Sequence of chain A:
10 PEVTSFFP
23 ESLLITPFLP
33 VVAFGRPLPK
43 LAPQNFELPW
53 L

Contacts between the two chains:
Residue V108 in chain B interacts with residue Q46 in chain A (closest heavy-atom distance 3.6 Å).
Residue L173 in chain B is in contact with residue F36 in chain A (closest heavy-atom distance 3.4 Å).
Residue L160 in chain B interacts with residue F36 in chain A (closest heavy-atom distance 4.5 Å).
Residue G96 in chain B is in contact with residue A35 in chain A (closest heavy-atom distance 3.9 Å).
Residue I159 in chain B is in contact with residue P41 in chain A (closest heavy-atom distance 3.7 Å).
Residue Y103 in chain B contacts residue K42 in chain A (closest heavy-atom distance 4.2 Å).
Residue I12 in chain B contacts residue W52 in chain A (closest heavy-atom distance 4.4 Å).
Residue L110 in chain B contacts residue F48 in chain A (closest heavy-atom distance 2.9 Å).
Residue R151 in chain B contacts residue F48 in chain A (closest heavy-atom distance 3.5 Å).
Residue L20 in chain B interacts with residue W52 in chain A (closest heavy-atom distance 4.4 Å).
Residue I99 in chain B interacts with residue V34 in chain A (closest heavy-atom distance 3.7 Å).
Residue I99 in chain B is in contact with residue A35 in chain A (closest heavy-atom distance 4.4 Å).
Residue S164 in chain B interacts with residue R38 in chain A (closest heavy-atom distance 3.2 Å).
Residue G96 in chain B contacts residue F36 in chain A (closest heavy-atom distance 3.4 Å).
Residue M163 in chain B is in contact with residue R38 in chain A (closest heavy-atom distance 3.7 Å).
Residue I159 in chain B interacts with residue L43 in chain A (closest heavy-atom distance 3.9 Å).
Residue E21 in chain B contacts residue W52 in chain A (closest heavy-atom distance 2.8 Å).
Residue V154 in chain B contacts residue W52 in chain A (closest heavy-atom distance 4.5 Å).
Residue M163 in chain B is in contact with residue P41 in chain A (closest heavy-atom distance 3.9 Å).
Residue Y103 in chain B contacts residue L43 in chain A (closest heavy-atom distance 3.7 Å).
Residue L20 in chain B contacts residue L50 in chain A (closest heavy-atom distance 3.7 Å).
Residue F165 in chain B contacts residue F36 in chain A (closest heavy-atom distance 3.4 Å).
Residue K155 in chain B interacts with residue F48 in chain A (closest heavy-atom distance 4.0 Å).
Residue F177 in chain B is in contact with residue F36 in chain A (closest heavy-atom distance 3.9 Å).
Residue Y103 in chain B is in contact with residue L40 in chain A (closest heavy-atom distance 3.7 Å).
Residue V108 in chain B interacts with residue F48 in chain A (closest heavy-atom distance 3.6 Å).
Residue P112 in chain B is in contact with residue N47 in chain A (closest heavy-atom distance 3.4 Å).
Residue L110 in chain B interacts with residue N47 in chain A (closest heavy-atom distance 3.9 Å).
Residue Q115 in chain B interacts with residue N47 in chain A (closest heavy-atom distance 4.2 Å).
Residue L107 in chain B interacts with residue P45 in chain A (closest heavy-atom distance 3.4 Å).
Residue L97 in chain B interacts with residue F36 in chain A (closest heavy-atom distance 3.5 Å).
Residue M93 in chain B is in contact with residue F36 in chain A (closest heavy-atom distance 3.2 Å).
Residue K162 in chain B is in contact with residue P41 in chain A (closest heavy-atom distance 3.8 Å).
Residue K155 in chain B interacts with residue Q46 in chain A (closest heavy-atom distance 3.0 Å).
Residue Y111 in chain B interacts with residue F48 in chain A (closest heavy-atom distance 3.0 Å).
Residue L107 in chain B is in contact with residue Q46 in chain A (closest heavy-atom distance 3.0 Å).
Residue I99 in chain B interacts with residue V33 in chain A (closest heavy-atom distance 3.9 Å).
Residue V154 in chain B interacts with residue E49 in chain A (closest heavy-atom distance 4.2 Å).
Residue T100 in chain B interacts with residue L40 in chain A (closest heavy-atom distance 4.2 Å).
Residue V108 in chain B interacts with residue L43 in chain A (closest heavy-atom distance 4.3 Å).
Residue T100 in chain B is in contact with residue A35 in chain A (closest heavy-atom distance 3.5 Å).
Residue F165 in chain B is in contact with residue R38 in chain A (closest heavy-atom distance 4.1 Å).
Residue K162 in chain B contacts residue K42 in chain A (closest heavy-atom distance 3.3 Å).
Residue L110 in chain B contacts residue Q46 in chain A (closest heavy-atom distance 4.5 Å).
Residue Y111 in chain B contacts residue L50 in chain A (closest heavy-atom distance 3.5 Å).
Residue C24 in chain B contacts residue L50 in chain A (closest heavy-atom distance 3.8 Å).
Residue T104 in chain B contacts residue L43 in chain A (closest heavy-atom distance 4.3 Å).
Residue L109 in chain B contacts residue F48 in chain A (closest heavy-atom distance 3.7 Å).
Residue M163 in chain B contacts residue P39 in chain A (closest heavy-atom distance 3.7 Å).
Residue V154 in chain B interacts with residue P51 in chain A (closest heavy-atom distance 3.5 Å).
Residue T100 in chain B contacts residue F36 in chain A (closest heavy-atom distance 3.2 Å).
Residue E92 in chain B contacts residue F36 in chain A (closest heavy-atom distance 4.4 Å).
Residue M163 in chain B contacts residue A35 in chain A (closest heavy-atom distance 4.5 Å).
Residue V154 in chain B is in contact with residue F48 in chain A (closest heavy-atom distance 4.0 Å).
Residue K17 in chain B interacts with residue W52 in chain A (closest heavy-atom distance 3.9 Å).
Residue L107 in chain B contacts residue L43 in chain A (closest heavy-atom distance 3.8 Å).
Residue Y103 in chain B interacts with residue P41 in chain A (closest heavy-atom distance 3.3 Å).
Residue K162 in chain B contacts residue L43 in chain A (closest heavy-atom distance 4.1 Å).
Residue M163 in chain B is in contact with residue L40 in chain A (closest heavy-atom distance 4.0 Å).
Residue I99 in chain B interacts with residue L40 in chain A (closest heavy-atom distance 4.0 Å).

This data describes a binding interaction between two proteins.

Sequence of chain B:
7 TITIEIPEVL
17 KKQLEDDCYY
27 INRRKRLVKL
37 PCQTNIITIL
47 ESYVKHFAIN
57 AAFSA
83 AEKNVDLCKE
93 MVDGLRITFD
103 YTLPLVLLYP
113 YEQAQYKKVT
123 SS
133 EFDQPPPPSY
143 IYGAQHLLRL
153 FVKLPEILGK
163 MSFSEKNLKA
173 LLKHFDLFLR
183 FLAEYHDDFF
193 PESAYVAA